Contacts between the two chains:
Residue K95 in chain A contacts residue Y47 in chain B (closest heavy-atom distance 2.3 Å).
Residue N3 in chain A contacts residue V4 in chain B (closest heavy-atom distance 2.5 Å).
Residue N1 in chain A is in contact with residue V4 in chain B (closest heavy-atom distance 2.7 Å).
Residue K95 in chain A contacts residue M46 in chain B (closest heavy-atom distance 4.0 Å).
Residue G96 in chain A contacts residue Y47 in chain B (closest heavy-atom distance 2.4 Å).
Residue N23 in chain A is in contact with residue L1 in chain B (closest heavy-atom distance 4.1 Å).
Residue I92 in chain A interacts with residue M46 in chain B (closest heavy-atom distance 4.3 Å).
Residue D93 in chain A interacts with residue M46 in chain B (closest heavy-atom distance 1.5 Å).
Residue G94 in chain A contacts residue Y47 in chain B (closest heavy-atom distance 1.7 Å).
Residue L64 in chain A is in contact with residue K11 in chain B (closest heavy-atom distance 4.0 Å).
Residue T5 in chain A contacts residue K11 in chain B (closest heavy-atom distance 4.3 Å).
Residue G94 in chain A interacts with residue M46 in chain B (closest heavy-atom distance 2.2 Å).
Residue N1 in chain A is in contact with residue F8 in chain B (closest heavy-atom distance 4.9 Å).
Residue N3 in chain A contacts residue L1 in chain B (closest heavy-atom distance 3.4 Å).

Sequence of chain B:
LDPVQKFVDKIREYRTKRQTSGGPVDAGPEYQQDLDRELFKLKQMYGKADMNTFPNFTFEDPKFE

Sequence of chain A:
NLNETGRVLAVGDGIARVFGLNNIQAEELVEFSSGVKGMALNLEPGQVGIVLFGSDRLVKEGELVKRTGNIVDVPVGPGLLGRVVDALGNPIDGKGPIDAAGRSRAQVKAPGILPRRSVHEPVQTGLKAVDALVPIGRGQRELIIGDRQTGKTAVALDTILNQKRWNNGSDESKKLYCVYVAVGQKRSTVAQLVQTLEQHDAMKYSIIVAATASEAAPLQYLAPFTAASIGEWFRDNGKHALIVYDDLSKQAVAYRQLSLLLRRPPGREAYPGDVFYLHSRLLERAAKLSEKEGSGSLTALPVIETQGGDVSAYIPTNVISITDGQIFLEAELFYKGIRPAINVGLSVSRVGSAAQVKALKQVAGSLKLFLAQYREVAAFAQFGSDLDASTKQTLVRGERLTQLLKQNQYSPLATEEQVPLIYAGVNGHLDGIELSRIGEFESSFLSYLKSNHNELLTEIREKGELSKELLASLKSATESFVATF

These two protein chains interact to form a complex.